Contacts between the two chains:
Residue A57 in the first protein interacts with residue I52 in the second protein (closest heavy-atom distance 3.1 Å).
Residue G54 in the first protein interacts with residue N50 in the second protein (closest heavy-atom distance 3.5 Å).
Residue Q47 in the first protein contacts residue I46 in the second protein (closest heavy-atom distance 4.3 Å).
Residue T286 in the first protein interacts with residue I62 in the second protein (closest heavy-atom distance 4.0 Å).
Residue S53 in the first protein is in contact with residue N50 in the second protein (closest heavy-atom distance 3.4 Å).
Residue R104 in the first protein interacts with residue I54 in the second protein (closest heavy-atom distance 3.4 Å).
Residue G55 in the first protein contacts residue I52 in the second protein (closest heavy-atom distance 3.9 Å).
Residue R50 in the first protein interacts with residue I49 in the second protein (closest heavy-atom distance 2.8 Å).
Residue R50 in the first protein is in contact with residue I46 in the second protein (closest heavy-atom distance 3.8 Å).
Residue F29 in the first protein interacts with residue L44 in the second protein (closest heavy-atom distance 3.8 Å).
Residue F38 in the first protein is in contact with residue N45 in the second protein (closest heavy-atom distance 3.0 Å).
Residue F33 in the first protein interacts with residue I69 in the second protein (closest heavy-atom distance 4.2 Å).
Residue I283 in the first protein is in contact with residue I49 in the second protein (closest heavy-atom distance 3.7 Å).
Residue A37 in the first protein contacts residue I46 in the second protein (closest heavy-atom distance 3.6 Å).
Residue R50 in the first protein is in contact with residue I47 in the second protein (closest heavy-atom distance 3.5 Å).
Residue I283 in the first protein is in contact with residue L41 in the second protein (closest heavy-atom distance 3.5 Å).
Residue K46 in the first protein contacts residue N45 in the second protein (closest heavy-atom distance 4.2 Å).
Residue I283 in the first protein interacts with residue I72 in the second protein (closest heavy-atom distance 3.9 Å).
Residue G54 in the first protein is in contact with residue I51 in the second protein (closest heavy-atom distance 3.1 Å).
Residue R105 in the first protein contacts residue K55 in the second protein (closest heavy-atom distance 3.8 Å).
Residue F29 in the first protein contacts residue E66 in the second protein (closest heavy-atom distance 4.1 Å).
Residue W282 in the first protein is in contact with residue I51 in the second protein (closest heavy-atom distance 3.5 Å).
Residue F51 in the first protein is in contact with residue I51 in the second protein (closest heavy-atom distance 4.2 Å).
Residue F29 in the first protein interacts with residue Y67 in the second protein (closest heavy-atom distance 3.2 Å).
Residue S52 in the first protein is in contact with residue H48 in the second protein (closest heavy-atom distance 3.1 Å).
Residue F33 in the first protein interacts with residue Y67 in the second protein (closest heavy-atom distance 3.8 Å).
Residue K48 in the first protein contacts residue I47 in the second protein (closest heavy-atom distance 3.9 Å).
Residue T39 in the first protein is in contact with residue N45 in the second protein (closest heavy-atom distance 2.7 Å).
Residue A37 in the first protein is in contact with residue I42 in the second protein (closest heavy-atom distance 3.5 Å).
Residue P284 in the first protein contacts residue I60 in the second protein (closest heavy-atom distance 3.6 Å).
Residue E56 in the first protein is in contact with residue L53 in the second protein (closest heavy-atom distance 3.6 Å).
Residue T39 in the first protein contacts residue I46 in the second protein (closest heavy-atom distance 3.8 Å).
Residue L100 in the first protein is in contact with residue Y56 in the second protein (closest heavy-atom distance 4.2 Å).
Residue F51 in the first protein is in contact with residue I49 in the second protein (closest heavy-atom distance 3.3 Å).
Residue T286 in the first protein interacts with residue I70 in the second protein (closest heavy-atom distance 3.9 Å).
Residue N28 in the first protein is in contact with residue Y67 in the second protein (closest heavy-atom distance 2.5 Å).
Residue S36 in the first protein is in contact with residue I46 in the second protein (closest heavy-atom distance 3.5 Å).
Residue S53 in the first protein interacts with residue I51 in the second protein (closest heavy-atom distance 3.6 Å).
Residue F33 in the first protein contacts residue I42 in the second protein (closest heavy-atom distance 3.5 Å).
Residue K44 in the first protein interacts with residue I46 in the second protein (closest heavy-atom distance 3.6 Å).
Residue F38 in the first protein is in contact with residue L44 in the second protein (closest heavy-atom distance 3.8 Å).
Residue W282 in the first protein is in contact with residue I54 in the second protein (closest heavy-atom distance 3.2 Å).
Residue T26 in the first protein interacts with residue E66 in the second protein (closest heavy-atom distance 4.2 Å).
Residue N28 in the first protein interacts with residue E66 in the second protein (closest heavy-atom distance 2.5 Å).
Residue A49 in the first protein contacts residue I47 in the second protein (closest heavy-atom distance 3.4 Å).
Residue G54 in the first protein interacts with residue I52 in the second protein (closest heavy-atom distance 3.6 Å).
Residue R50 in the first protein is in contact with residue H48 in the second protein (closest heavy-atom distance 3.7 Å).
Residue I23 in the first protein interacts with residue L44 in the second protein (closest heavy-atom distance 3.7 Å).
Residue S36 in the first protein contacts residue H48 in the second protein (closest heavy-atom distance 3.6 Å).
Residue S52 in the first protein is in contact with residue I49 in the second protein (closest heavy-atom distance 2.8 Å).
Residue F38 in the first protein interacts with residue I46 in the second protein (closest heavy-atom distance 4.1 Å).
Residue S52 in the first protein interacts with residue N50 in the second protein (closest heavy-atom distance 3.4 Å).
Residue E45 in the first protein interacts with residue I46 in the second protein (closest heavy-atom distance 4.2 Å).
Residue A37 in the first protein contacts residue L44 in the second protein (closest heavy-atom distance 3.2 Å).
Residue S52 in the first protein contacts residue I51 in the second protein (closest heavy-atom distance 3.1 Å).
Residue A37 in the first protein interacts with residue N45 in the second protein (closest heavy-atom distance 3.0 Å).
Residue E56 in the first protein is in contact with residue I52 in the second protein (closest heavy-atom distance 3.5 Å).
Residue N288 in the first protein contacts residue L68 in the second protein (closest heavy-atom distance 3.4 Å).
Residue A57 in the first protein contacts residue I51 in the second protein (closest heavy-atom distance 3.5 Å).
Residue E45 in the first protein interacts with residue N45 in the second protein (closest heavy-atom distance 3.5 Å).

The following describes two proteins that form a bound complex.

Sequence of the first protein:
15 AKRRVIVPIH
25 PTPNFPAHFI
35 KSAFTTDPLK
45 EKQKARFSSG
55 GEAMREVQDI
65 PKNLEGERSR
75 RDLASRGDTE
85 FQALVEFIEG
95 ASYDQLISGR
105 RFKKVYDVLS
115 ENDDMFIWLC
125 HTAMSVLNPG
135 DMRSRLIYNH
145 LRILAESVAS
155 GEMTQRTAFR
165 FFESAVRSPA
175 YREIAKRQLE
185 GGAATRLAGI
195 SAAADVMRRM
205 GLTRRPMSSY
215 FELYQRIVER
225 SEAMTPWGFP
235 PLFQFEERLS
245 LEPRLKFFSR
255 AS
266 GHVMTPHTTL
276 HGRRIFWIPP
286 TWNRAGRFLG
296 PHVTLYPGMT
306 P

Sequence of the second protein:
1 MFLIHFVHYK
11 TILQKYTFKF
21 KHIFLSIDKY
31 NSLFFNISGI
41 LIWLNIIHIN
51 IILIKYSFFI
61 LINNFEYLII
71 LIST